Residue-level contacts at the interface:
Residue A231 in the first protein interacts with residue L23 in the second protein (closest heavy-atom distance 4.1 Å).
Residue D132 in the first protein is in contact with residue R121 in the second protein (closest heavy-atom distance 2.6 Å).
Residue L183 in the first protein is in contact with residue H78 in the second protein (closest heavy-atom distance 3.6 Å).
Residue A170 in the first protein contacts residue I92 in the second protein (closest heavy-atom distance 4.1 Å).
Residue A166 in the first protein is in contact with residue T94 in the second protein (closest heavy-atom distance 4.1 Å).
Residue Q148 in the first protein contacts residue Q115 in the second protein (closest heavy-atom distance 4.0 Å).
Residue T238 in the first protein interacts with residue L13 in the second protein (closest heavy-atom distance 3.7 Å).
Residue D205 in the first protein contacts residue I53 in the second protein (closest heavy-atom distance 4.1 Å).
Residue R209 in the first protein contacts residue M50 in the second protein (closest heavy-atom distance 3.8 Å).
Residue Y206 in the first protein contacts residue T54 in the second protein (closest heavy-atom distance 3.8 Å).
Residue Q223 in the first protein is in contact with residue H22 in the second protein (closest heavy-atom distance 3.7 Å).
Residue T238 in the first protein contacts residue D8 in the second protein (closest heavy-atom distance 3.4 Å).
Residue A228 in the first protein interacts with residue L23 in the second protein (closest heavy-atom distance 3.6 Å).
Residue Y180 in the first protein is in contact with residue H78 in the second protein (closest heavy-atom distance 3.2 Å).
Residue F241 in the first protein is in contact with residue I3 in the second protein (closest heavy-atom distance 3.5 Å).
Residue W152 in the first protein interacts with residue E114 in the second protein (closest heavy-atom distance 3.4 Å).
Residue T187 in the first protein contacts residue P75 in the second protein (closest heavy-atom distance 3.4 Å).
Residue E191 in the first protein is in contact with residue H64 in the second protein (closest heavy-atom distance 3.2 Å).
Residue E212 in the first protein is in contact with residue Q46 in the second protein (closest heavy-atom distance 3.8 Å).
Residue R141 in the first protein contacts residue W120 in the second protein (closest heavy-atom distance 4.0 Å).
Residue L184 in the first protein contacts residue H78 in the second protein (closest heavy-atom distance 3.7 Å).
Residue L216 in the first protein interacts with residue G42 in the second protein (closest heavy-atom distance 3.7 Å).
Residue E213 in the first protein contacts residue V43 in the second protein (closest heavy-atom distance 3.1 Å).
Residue Y180 in the first protein contacts residue P80 in the second protein (closest heavy-atom distance 3.6 Å).
Residue S239 in the first protein interacts with residue D8 in the second protein (closest heavy-atom distance 2.9 Å).
Residue V195 in the first protein interacts with residue H64 in the second protein (closest heavy-atom distance 3.4 Å).
Residue R209 in the first protein contacts residue Q46 in the second protein (closest heavy-atom distance 3.5 Å).
Residue S240 in the first protein interacts with residue D8 in the second protein (closest heavy-atom distance 2.5 Å).
Residue Y206 in the first protein contacts residue M50 in the second protein (closest heavy-atom distance 3.7 Å).
Residue A235 in the first protein interacts with residue L4 in the second protein (closest heavy-atom distance 3.4 Å).
Residue R209 in the first protein interacts with residue I53 in the second protein (closest heavy-atom distance 3.2 Å).
Residue A166 in the first protein contacts residue G93 in the second protein (closest heavy-atom distance 4.0 Å).
Residue L210 in the first protein is in contact with residue M50 in the second protein (closest heavy-atom distance 3.6 Å).
Residue A227 in the first protein is in contact with residue H22 in the second protein (closest heavy-atom distance 3.2 Å).
Residue W152 in the first protein is in contact with residue C109 in the second protein (closest heavy-atom distance 3.0 Å).
Residue V199 in the first protein is in contact with residue I60 in the second protein (closest heavy-atom distance 3.4 Å).
Residue Y206 in the first protein contacts residue I53 in the second protein (closest heavy-atom distance 3.5 Å).
Residue Q156 in the first protein interacts with residue L110 in the second protein (closest heavy-atom distance 4.1 Å).
Residue A224 in the first protein is in contact with residue H22 in the second protein (closest heavy-atom distance 3.2 Å).
Residue W152 in the first protein is in contact with residue L110 in the second protein (closest heavy-atom distance 3.9 Å).
Residue T187 in the first protein contacts residue H78 in the second protein (closest heavy-atom distance 3.1 Å).
Residue Q145 in the first protein is in contact with residue T116 in the second protein (closest heavy-atom distance 3.9 Å).
Residue T137 in the first protein interacts with residue W120 in the second protein (closest heavy-atom distance 3.2 Å).
Residue E234 in the first protein is in contact with residue L15 in the second protein (closest heavy-atom distance 3.5 Å).
Residue A224 in the first protein contacts residue K24 in the second protein (closest heavy-atom distance 3.1 Å).
Residue R209 in the first protein interacts with residue E49 in the second protein (closest heavy-atom distance 3.4 Å).
Residue A202 in the first protein interacts with residue I57 in the second protein (closest heavy-atom distance 3.8 Å).
Residue Y180 in the first protein is in contact with residue P79 in the second protein (closest heavy-atom distance 3.1 Å).
Residue L216 in the first protein is in contact with residue V43 in the second protein (closest heavy-atom distance 4.1 Å).
Residue N151 in the first protein is in contact with residue C109 in the second protein (closest heavy-atom distance 3.8 Å).
Residue Q148 in the first protein interacts with residue D112 in the second protein (closest heavy-atom distance 3.3 Å).
Residue E198 in the first protein contacts residue I60 in the second protein (closest heavy-atom distance 3.9 Å).
Residue R141 in the first protein interacts with residue W117 in the second protein (closest heavy-atom distance 3.1 Å).
Residue A227 in the first protein is in contact with residue T19 in the second protein (closest heavy-atom distance 3.9 Å).
Residue E155 in the first protein contacts residue S108 in the second protein (closest heavy-atom distance 4.1 Å).
Residue A144 in the first protein interacts with residue Q115 in the second protein (closest heavy-atom distance 2.9 Å).
Residue Q145 in the first protein contacts residue Q115 in the second protein (closest heavy-atom distance 3.2 Å).
Residue A188 in the first protein contacts residue P75 in the second protein (closest heavy-atom distance 3.7 Å).
Residue Q148 in the first protein is in contact with residue E114 in the second protein (closest heavy-atom distance 4.0 Å).
Residue E155 in the first protein interacts with residue C109 in the second protein (closest heavy-atom distance 3.5 Å).

This data describes a binding interaction between two proteins.

Sequence of the second protein:
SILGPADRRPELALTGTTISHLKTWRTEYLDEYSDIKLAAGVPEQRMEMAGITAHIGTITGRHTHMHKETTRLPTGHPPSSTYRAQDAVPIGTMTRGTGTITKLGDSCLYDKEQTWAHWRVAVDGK

Sequence of the first protein:
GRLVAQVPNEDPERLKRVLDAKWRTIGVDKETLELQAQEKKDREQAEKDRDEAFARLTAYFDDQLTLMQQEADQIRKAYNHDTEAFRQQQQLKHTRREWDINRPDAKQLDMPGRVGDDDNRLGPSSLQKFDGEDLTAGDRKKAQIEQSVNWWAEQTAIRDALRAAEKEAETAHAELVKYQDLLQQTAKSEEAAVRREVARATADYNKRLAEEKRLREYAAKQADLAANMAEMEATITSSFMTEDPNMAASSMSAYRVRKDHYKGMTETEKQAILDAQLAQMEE